Contacts between the two chains:
Residue R37 in protein 1 is in contact with residue G232 in protein 2 (closest heavy-atom distance 4.8 Å).
Residue F246 in protein 1 interacts with residue Q233 in protein 2 (closest heavy-atom distance 3.3 Å).
Residue F246 in protein 1 interacts with residue G234 in protein 2 (closest heavy-atom distance 4.1 Å).
Residue N247 in protein 1 is in contact with residue Q233 in protein 2 (closest heavy-atom distance 4.8 Å).
Residue F246 in protein 1 contacts residue G232 in protein 2 (closest heavy-atom distance 3.5 Å).
Residue N247 in protein 1 contacts residue G232 in protein 2 (closest heavy-atom distance 4.5 Å).
Residue F38 in protein 1 contacts residue G232 in protein 2 (closest heavy-atom distance 4.0 Å).

Sequence of protein 1:
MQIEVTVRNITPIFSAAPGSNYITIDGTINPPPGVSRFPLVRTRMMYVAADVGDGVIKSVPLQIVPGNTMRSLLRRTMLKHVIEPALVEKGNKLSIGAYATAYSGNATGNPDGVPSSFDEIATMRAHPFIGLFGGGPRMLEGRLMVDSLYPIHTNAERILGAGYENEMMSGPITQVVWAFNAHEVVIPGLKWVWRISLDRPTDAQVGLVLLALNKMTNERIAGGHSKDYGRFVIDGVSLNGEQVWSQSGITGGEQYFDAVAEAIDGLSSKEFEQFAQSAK

The following describes two proteins that form a bound complex.

Sequence of protein 2:
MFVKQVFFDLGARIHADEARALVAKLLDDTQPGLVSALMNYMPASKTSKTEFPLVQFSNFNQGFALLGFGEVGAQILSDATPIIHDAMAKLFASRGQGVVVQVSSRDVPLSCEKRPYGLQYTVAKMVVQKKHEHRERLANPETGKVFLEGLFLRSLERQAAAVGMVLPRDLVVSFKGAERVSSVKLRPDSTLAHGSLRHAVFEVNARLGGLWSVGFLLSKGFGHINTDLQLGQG